The following describes two proteins that form a bound complex.

Residue-level contacts at the interface:
Residue R120 in protein 1 is in contact with residue D125 in protein 2 (closest heavy-atom distance 4.3 Å).
Residue R348 in protein 1 interacts with residue G118 in protein 2 (closest heavy-atom distance 3.3 Å).
Residue Y346 in protein 1 interacts with residue D119 in protein 2 (closest heavy-atom distance 4.4 Å).
Residue R118 in protein 1 is in contact with residue D125 in protein 2 (closest heavy-atom distance 2.6 Å).
Residue R120 in protein 1 contacts residue G123 in protein 2 (closest heavy-atom distance 3.5 Å).
Residue Y346 in protein 1 contacts residue Q113 in protein 2 (closest heavy-atom distance 4.1 Å).
Residue Y510 in protein 1 interacts with residue G123 in protein 2 (closest heavy-atom distance 4.3 Å).
Residue Y510 in protein 1 is in contact with residue G124 in protein 2 (closest heavy-atom distance 4.5 Å).
Residue R348 in protein 1 is in contact with residue D119 in protein 2 (closest heavy-atom distance 3.9 Å).
Residue Y346 in protein 1 is in contact with residue V114 in protein 2 (closest heavy-atom distance 3.8 Å).
Residue R348 in protein 1 contacts residue L120 in protein 2 (closest heavy-atom distance 4.0 Å).
Residue K351 in protein 1 interacts with residue A116 in protein 2 (closest heavy-atom distance 4.4 Å).
Residue E345 in protein 1 interacts with residue V114 in protein 2 (closest heavy-atom distance 3.5 Å).
Residue R120 in protein 1 interacts with residue G124 in protein 2 (closest heavy-atom distance 5.0 Å).
Residue Y346 in protein 1 contacts residue P115 in protein 2 (closest heavy-atom distance 3.8 Å).
Residue Y510 in protein 1 is in contact with residue D125 in protein 2 (closest heavy-atom distance 3.5 Å).

Sequence of protein 2:
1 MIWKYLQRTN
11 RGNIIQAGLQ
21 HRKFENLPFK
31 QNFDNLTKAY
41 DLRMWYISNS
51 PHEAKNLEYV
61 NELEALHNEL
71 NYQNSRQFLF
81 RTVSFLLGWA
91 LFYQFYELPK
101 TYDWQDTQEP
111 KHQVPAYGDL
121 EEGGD

Sequence of protein 1:
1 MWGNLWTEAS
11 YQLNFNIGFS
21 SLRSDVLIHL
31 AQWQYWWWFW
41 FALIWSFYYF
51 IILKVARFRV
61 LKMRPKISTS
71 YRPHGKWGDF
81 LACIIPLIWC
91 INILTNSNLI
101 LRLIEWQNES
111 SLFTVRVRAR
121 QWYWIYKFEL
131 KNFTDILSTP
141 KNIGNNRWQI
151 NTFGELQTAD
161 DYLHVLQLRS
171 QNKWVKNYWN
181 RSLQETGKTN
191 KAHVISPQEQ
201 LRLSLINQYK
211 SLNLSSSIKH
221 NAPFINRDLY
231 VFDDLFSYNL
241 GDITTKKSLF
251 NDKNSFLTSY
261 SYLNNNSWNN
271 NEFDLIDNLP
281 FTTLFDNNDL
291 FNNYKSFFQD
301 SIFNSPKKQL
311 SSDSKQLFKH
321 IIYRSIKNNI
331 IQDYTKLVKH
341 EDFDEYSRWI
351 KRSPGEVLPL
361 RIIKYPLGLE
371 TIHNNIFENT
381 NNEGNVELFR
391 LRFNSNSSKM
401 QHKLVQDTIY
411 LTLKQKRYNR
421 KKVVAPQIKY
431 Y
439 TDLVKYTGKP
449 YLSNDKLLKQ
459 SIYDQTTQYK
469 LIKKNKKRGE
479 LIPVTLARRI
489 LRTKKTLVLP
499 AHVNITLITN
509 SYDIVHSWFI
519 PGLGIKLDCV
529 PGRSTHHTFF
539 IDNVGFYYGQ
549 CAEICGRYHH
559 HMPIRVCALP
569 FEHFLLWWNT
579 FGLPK